The following describes two proteins that form a bound complex.

Sequence of the second protein:
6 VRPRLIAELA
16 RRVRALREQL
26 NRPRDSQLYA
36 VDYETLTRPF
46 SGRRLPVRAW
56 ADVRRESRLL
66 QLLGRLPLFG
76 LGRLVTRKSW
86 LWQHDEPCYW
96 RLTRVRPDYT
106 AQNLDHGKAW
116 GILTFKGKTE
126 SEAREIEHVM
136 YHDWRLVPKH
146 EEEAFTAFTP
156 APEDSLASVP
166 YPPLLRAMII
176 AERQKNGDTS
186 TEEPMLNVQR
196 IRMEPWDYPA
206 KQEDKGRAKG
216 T

Residue-level contacts at the interface:
Residue L91 in the first protein interacts with residue L14 in the second protein (closest heavy-atom distance 3.7 Å).
Residue L91 in the first protein interacts with residue I11 in the second protein (closest heavy-atom distance 3.6 Å).
Residue M68 in the first protein is in contact with residue R99 in the second protein (closest heavy-atom distance 4.0 Å).
Residue E88 in the first protein contacts residue L14 in the second protein (closest heavy-atom distance 4.1 Å).
Residue R87 in the first protein interacts with residue R17 in the second protein (closest heavy-atom distance 3.4 Å).
Residue R87 in the first protein contacts residue L14 in the second protein (closest heavy-atom distance 3.4 Å).
Residue L91 in the first protein is in contact with residue L10 in the second protein (closest heavy-atom distance 3.4 Å).
Residue L94 in the first protein is in contact with residue L10 in the second protein (closest heavy-atom distance 4.2 Å).
Residue P85 in the first protein interacts with residue L21 in the second protein (closest heavy-atom distance 3.7 Å).
Residue M68 in the first protein is in contact with residue R101 in the second protein (closest heavy-atom distance 3.4 Å).

Sequence of the first protein:
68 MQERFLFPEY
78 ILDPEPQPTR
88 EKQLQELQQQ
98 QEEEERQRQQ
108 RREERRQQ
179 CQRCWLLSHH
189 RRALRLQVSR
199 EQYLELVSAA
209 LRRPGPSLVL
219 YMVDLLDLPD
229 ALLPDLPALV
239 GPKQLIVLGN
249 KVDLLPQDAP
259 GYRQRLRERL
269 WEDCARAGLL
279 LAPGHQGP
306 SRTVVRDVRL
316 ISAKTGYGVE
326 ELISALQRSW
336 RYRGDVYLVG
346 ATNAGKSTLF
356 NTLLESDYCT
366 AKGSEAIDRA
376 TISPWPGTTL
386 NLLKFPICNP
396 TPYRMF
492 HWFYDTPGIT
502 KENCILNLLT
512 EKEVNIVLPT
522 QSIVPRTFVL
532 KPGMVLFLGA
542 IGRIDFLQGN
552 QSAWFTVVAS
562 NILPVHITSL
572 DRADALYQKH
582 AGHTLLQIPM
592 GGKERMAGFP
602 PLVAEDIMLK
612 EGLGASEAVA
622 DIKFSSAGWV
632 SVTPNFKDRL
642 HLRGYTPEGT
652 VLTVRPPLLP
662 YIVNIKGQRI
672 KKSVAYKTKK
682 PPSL